Contacts between the two chains:
Residue Y530 in chain B interacts with residue E583 in chain A (closest heavy-atom distance 2.6 Å).
Residue H153 in chain B is in contact with residue H157 in chain A (closest heavy-atom distance 3.3 Å).
Residue D332 in chain B is in contact with residue I339 in chain A (closest heavy-atom distance 3.1 Å).
Residue E39 in chain B contacts residue R40 in chain A (closest heavy-atom distance 2.9 Å).
Residue Y20 in chain B interacts with residue D38 in chain A (closest heavy-atom distance 2.6 Å).
Residue N570 in chain B interacts with residue N557 in chain A (closest heavy-atom distance 2.9 Å).
Residue R272 in chain B contacts residue G273 in chain A (closest heavy-atom distance 2.9 Å).
Residue E305 in chain B interacts with residue N306 in chain A (closest heavy-atom distance 3.1 Å).
Residue T29 in chain B interacts with residue C48 in chain A (closest heavy-atom distance 3.3 Å).
Residue P537 in chain B contacts residue Y581 in chain A (closest heavy-atom distance 3.4 Å).
Residue R31 in chain B interacts with residue D45 in chain A (closest heavy-atom distance 3.0 Å).
Residue T549 in chain B interacts with residue S555 in chain A (closest heavy-atom distance 3.4 Å).
Residue Q599 in chain B contacts residue K499 in chain A (closest heavy-atom distance 2.9 Å).
Residue Y488 in chain B is in contact with residue W497 in chain A (closest heavy-atom distance 3.0 Å).
Residue R23 in chain B interacts with residue D38 in chain A (closest heavy-atom distance 3.0 Å).
Residue E244 in chain B is in contact with residue S245 in chain A (closest heavy-atom distance 3.2 Å).
Residue V600 in chain B is in contact with residue Y552 in chain A (closest heavy-atom distance 2.6 Å).
Residue V600 in chain B interacts with residue S495 in chain A (closest heavy-atom distance 3.2 Å).
Residue T569 in chain B interacts with residue A566 in chain A (closest heavy-atom distance 3.4 Å).
Residue N211 in chain B is in contact with residue R218 in chain A (closest heavy-atom distance 2.9 Å).
Residue I334 in chain B interacts with residue G378 in chain A (closest heavy-atom distance 3.3 Å).
Residue Y518 in chain B contacts residue K499 in chain A (closest heavy-atom distance 3.1 Å).
Residue Q303 in chain B interacts with residue N307 in chain A (closest heavy-atom distance 3.3 Å).
Residue E39 in chain B contacts residue S42 in chain A (closest heavy-atom distance 2.7 Å).
Residue N25 in chain B is in contact with residue Y73 in chain A (closest heavy-atom distance 3.4 Å).
Residue M30 in chain B is in contact with residue G52 in chain A (closest heavy-atom distance 2.7 Å).
Residue A572 in chain B contacts residue N559 in chain A (closest heavy-atom distance 2.9 Å).
Residue Y518 in chain B is in contact with residue W497 in chain A (closest heavy-atom distance 3.2 Å).
Residue K490 in chain B is in contact with residue D494 in chain A (closest heavy-atom distance 3.1 Å).
Residue Q303 in chain B is in contact with residue G337 in chain A (closest heavy-atom distance 3.4 Å).
Residue Y20 in chain B contacts residue P12 in chain A (closest heavy-atom distance 3.4 Å).
Residue Y240 in chain B contacts residue N277 in chain A (closest heavy-atom distance 3.0 Å).
Residue A515 in chain B is in contact with residue K499 in chain A (closest heavy-atom distance 3.0 Å).
Residue T549 in chain B contacts residue L554 in chain A (closest heavy-atom distance 3.4 Å).
Residue Q303 in chain B contacts residue I308 in chain A (closest heavy-atom distance 3.4 Å).
Residue V18 in chain B is in contact with residue I9 in chain A (closest heavy-atom distance 3.4 Å).
Residue Q303 in chain B interacts with residue N306 in chain A (closest heavy-atom distance 3.4 Å).
Residue M30 in chain B is in contact with residue S51 in chain A (closest heavy-atom distance 3.2 Å).
Residue G19 in chain B interacts with residue I9 in chain A (closest heavy-atom distance 2.9 Å).
Residue H17 in chain B is in contact with residue E10 in chain A (closest heavy-atom distance 3.3 Å).
Residue T549 in chain B contacts residue S553 in chain A (closest heavy-atom distance 3.2 Å).
Residue T462 in chain B is in contact with residue W497 in chain A (closest heavy-atom distance 3.2 Å).
Residue M30 in chain B contacts residue N53 in chain A (closest heavy-atom distance 3.3 Å).
Residue Y20 in chain B is in contact with residue R40 in chain A (closest heavy-atom distance 3.2 Å).
Residue T403 in chain B is in contact with residue N408 in chain A (closest heavy-atom distance 3.2 Å).
Residue Q599 in chain B interacts with residue S495 in chain A (closest heavy-atom distance 2.8 Å).
Residue S28 in chain B is in contact with residue D45 in chain A (closest heavy-atom distance 2.9 Å).
Residue G19 in chain B is in contact with residue A15 in chain A (closest heavy-atom distance 2.8 Å).
Residue Y22 in chain B interacts with residue R40 in chain A (closest heavy-atom distance 3.3 Å).
Residue G19 in chain B is in contact with residue S11 in chain A (closest heavy-atom distance 3.1 Å).
Residue E305 in chain B contacts residue G337 in chain A (closest heavy-atom distance 2.7 Å).
Residue R373 in chain B contacts residue D410 in chain A (closest heavy-atom distance 3.4 Å).
Residue R373 in chain B interacts with residue Y382 in chain A (closest heavy-atom distance 3.3 Å).
Residue K490 in chain B is in contact with residue Q466 in chain A (closest heavy-atom distance 3.0 Å).
Residue R23 in chain B interacts with residue N77 in chain A (closest heavy-atom distance 3.1 Å).
Residue T29 in chain B contacts residue W44 in chain A (closest heavy-atom distance 2.7 Å).
Residue Y20 in chain B is in contact with residue L37 in chain A (closest heavy-atom distance 3.4 Å).
Residue T29 in chain B is in contact with residue D45 in chain A (closest heavy-atom distance 3.0 Å).
Residue D268 in chain B interacts with residue I308 in chain A (closest heavy-atom distance 3.2 Å).
Residue N306 in chain B interacts with residue N306 in chain A (closest heavy-atom distance 3.0 Å).

This data describes a binding interaction between two proteins.

Sequence of chain B:
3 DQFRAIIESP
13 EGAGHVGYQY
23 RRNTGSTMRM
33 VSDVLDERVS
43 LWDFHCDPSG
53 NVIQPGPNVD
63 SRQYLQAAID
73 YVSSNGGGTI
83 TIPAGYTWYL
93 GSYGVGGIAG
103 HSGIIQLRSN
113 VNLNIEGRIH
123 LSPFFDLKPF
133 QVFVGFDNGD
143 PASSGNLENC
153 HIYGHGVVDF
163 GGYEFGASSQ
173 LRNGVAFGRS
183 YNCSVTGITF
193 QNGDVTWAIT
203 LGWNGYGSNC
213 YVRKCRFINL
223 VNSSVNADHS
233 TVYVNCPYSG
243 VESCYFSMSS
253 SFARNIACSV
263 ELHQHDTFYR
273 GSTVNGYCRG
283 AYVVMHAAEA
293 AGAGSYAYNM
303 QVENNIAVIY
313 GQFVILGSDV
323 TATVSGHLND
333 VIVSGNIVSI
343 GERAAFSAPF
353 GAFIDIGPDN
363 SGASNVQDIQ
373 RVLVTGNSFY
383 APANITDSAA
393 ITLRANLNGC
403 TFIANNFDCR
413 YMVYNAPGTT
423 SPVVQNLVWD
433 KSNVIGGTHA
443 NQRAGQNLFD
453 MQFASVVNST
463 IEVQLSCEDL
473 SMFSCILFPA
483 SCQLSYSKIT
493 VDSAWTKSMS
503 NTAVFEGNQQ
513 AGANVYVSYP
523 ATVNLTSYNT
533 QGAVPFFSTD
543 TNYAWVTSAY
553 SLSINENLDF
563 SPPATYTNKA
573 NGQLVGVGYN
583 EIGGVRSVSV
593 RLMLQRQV

Sequence of chain A:
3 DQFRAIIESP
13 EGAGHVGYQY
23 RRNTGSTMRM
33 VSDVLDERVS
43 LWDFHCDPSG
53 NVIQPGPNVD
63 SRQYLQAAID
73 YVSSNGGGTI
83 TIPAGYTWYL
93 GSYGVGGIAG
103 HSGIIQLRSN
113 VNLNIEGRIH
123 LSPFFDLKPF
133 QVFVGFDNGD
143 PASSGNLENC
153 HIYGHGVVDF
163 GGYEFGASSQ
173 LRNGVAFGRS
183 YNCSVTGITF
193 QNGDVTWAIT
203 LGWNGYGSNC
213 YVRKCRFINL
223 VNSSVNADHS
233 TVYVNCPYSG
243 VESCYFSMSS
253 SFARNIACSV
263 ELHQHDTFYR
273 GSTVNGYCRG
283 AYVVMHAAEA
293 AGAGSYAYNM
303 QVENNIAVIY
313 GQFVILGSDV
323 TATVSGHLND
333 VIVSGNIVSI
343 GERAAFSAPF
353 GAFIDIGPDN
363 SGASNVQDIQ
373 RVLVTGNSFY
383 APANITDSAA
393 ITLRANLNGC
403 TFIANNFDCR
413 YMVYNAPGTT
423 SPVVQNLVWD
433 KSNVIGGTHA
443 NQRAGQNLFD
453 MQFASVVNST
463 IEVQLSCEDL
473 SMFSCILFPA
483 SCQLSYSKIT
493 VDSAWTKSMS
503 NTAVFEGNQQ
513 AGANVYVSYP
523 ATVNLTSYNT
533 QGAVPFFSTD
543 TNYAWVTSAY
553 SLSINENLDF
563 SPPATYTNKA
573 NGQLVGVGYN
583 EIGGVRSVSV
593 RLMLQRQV